Sequence of the second protein:
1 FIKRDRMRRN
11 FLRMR

These two protein chains interact to form a complex.

Sequence of the first protein:
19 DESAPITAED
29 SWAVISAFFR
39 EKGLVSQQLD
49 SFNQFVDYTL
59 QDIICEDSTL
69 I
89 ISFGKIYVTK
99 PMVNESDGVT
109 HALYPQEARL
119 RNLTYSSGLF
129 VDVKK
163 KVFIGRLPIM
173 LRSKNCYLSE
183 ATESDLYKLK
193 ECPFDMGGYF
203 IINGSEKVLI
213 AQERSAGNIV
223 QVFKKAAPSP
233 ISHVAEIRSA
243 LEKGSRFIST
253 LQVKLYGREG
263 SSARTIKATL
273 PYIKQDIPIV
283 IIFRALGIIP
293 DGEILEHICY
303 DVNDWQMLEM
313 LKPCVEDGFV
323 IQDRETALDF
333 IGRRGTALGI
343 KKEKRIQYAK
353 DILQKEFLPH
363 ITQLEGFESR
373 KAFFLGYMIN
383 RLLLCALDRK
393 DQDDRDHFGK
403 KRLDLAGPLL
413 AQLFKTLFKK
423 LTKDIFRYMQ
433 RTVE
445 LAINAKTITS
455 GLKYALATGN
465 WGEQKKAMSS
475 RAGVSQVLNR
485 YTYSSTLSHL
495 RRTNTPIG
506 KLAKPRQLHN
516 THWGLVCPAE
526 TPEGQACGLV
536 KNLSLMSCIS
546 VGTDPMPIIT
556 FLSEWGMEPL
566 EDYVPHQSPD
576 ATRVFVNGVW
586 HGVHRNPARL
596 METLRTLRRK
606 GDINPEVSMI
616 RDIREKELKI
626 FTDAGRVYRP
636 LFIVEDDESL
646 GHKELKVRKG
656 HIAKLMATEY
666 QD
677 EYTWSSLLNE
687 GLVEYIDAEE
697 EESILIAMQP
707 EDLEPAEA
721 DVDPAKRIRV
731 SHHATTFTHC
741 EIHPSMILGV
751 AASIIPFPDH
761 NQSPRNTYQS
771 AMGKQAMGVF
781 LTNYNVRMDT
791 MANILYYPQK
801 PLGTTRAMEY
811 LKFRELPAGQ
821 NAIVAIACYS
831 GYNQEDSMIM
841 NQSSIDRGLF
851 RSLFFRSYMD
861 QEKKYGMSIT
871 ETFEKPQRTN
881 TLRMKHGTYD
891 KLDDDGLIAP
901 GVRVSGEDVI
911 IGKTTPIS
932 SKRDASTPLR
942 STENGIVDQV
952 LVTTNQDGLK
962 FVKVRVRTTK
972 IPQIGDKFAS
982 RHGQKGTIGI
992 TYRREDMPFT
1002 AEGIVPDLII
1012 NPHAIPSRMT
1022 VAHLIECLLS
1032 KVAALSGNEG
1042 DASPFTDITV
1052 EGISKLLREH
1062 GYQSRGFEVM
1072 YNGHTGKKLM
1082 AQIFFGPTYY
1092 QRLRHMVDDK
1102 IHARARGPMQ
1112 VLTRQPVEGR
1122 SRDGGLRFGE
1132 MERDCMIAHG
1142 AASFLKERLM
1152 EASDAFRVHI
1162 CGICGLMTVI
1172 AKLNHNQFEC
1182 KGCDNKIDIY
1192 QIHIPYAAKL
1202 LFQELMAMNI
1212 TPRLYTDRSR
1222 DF

Interface contacts:
Residue N1039 in the first protein is in contact with residue I2 in the second protein (closest heavy-atom distance 2.9 Å).
Residue E1040 in the first protein is in contact with residue K3 in the second protein (closest heavy-atom distance 2.8 Å).
Residue L1057 in the first protein interacts with residue F1 in the second protein (closest heavy-atom distance 3.6 Å).
Residue G1041 in the first protein is in contact with residue K3 in the second protein (closest heavy-atom distance 4.3 Å).
Residue Y665 in the first protein is in contact with residue L12 in the second protein (closest heavy-atom distance 5.0 Å).
Residue D1042 in the first protein interacts with residue F1 in the second protein (closest heavy-atom distance 3.6 Å).
Residue I1049 in the first protein contacts residue F1 in the second protein (closest heavy-atom distance 3.5 Å).
Residue G1041 in the first protein contacts residue I2 in the second protein (closest heavy-atom distance 3.9 Å).
Residue D1042 in the first protein contacts residue K3 in the second protein (closest heavy-atom distance 4.0 Å).
Residue D1042 in the first protein interacts with residue I2 in the second protein (closest heavy-atom distance 3.8 Å).
Residue I1054 in the first protein contacts residue F1 in the second protein (closest heavy-atom distance 5.0 Å).
Residue M661 in the first protein interacts with residue M7 in the second protein (closest heavy-atom distance 4.5 Å).
Residue E1040 in the first protein interacts with residue I2 in the second protein (closest heavy-atom distance 3.5 Å).
Residue G1041 in the first protein interacts with residue F1 in the second protein (closest heavy-atom distance 4.7 Å).
Residue L1030 in the first protein contacts residue F1 in the second protein (closest heavy-atom distance 4.2 Å).